Sequence of protein 2:
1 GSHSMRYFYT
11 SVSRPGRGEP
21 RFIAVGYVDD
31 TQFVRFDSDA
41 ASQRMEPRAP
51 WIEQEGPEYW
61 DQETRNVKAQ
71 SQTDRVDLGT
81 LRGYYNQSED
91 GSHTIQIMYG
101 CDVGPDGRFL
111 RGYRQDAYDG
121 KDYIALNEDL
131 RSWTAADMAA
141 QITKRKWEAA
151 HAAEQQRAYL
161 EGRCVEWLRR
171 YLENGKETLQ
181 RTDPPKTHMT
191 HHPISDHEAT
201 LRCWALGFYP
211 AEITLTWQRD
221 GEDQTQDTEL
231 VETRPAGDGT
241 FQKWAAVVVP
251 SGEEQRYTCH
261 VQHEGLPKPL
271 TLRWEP

These two protein chains interact to form a complex.

Sequence of protein 1:
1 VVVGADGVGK

Interface contacts:
Residue R163 in protein 2 is in contact with residue V1 in protein 1 (closest heavy-atom distance 3.4 Å).
Residue Y84 in protein 2 interacts with residue K10 in protein 1 (closest heavy-atom distance 2.8 Å).
Residue T80 in protein 2 is in contact with residue K10 in protein 1 (closest heavy-atom distance 3.5 Å).
Residue Q70 in protein 2 is in contact with residue A5 in protein 1 (closest heavy-atom distance 3.5 Å).
Residue W147 in protein 2 is in contact with residue V8 in protein 1 (closest heavy-atom distance 3.0 Å).
Residue Q155 in protein 2 is in contact with residue D6 in protein 1 (closest heavy-atom distance 3.8 Å).
Residue W167 in protein 2 is in contact with residue V1 in protein 1 (closest heavy-atom distance 3.6 Å).
Residue Y159 in protein 2 is in contact with residue V3 in protein 1 (closest heavy-atom distance 3.2 Å).
Residue Y171 in protein 2 contacts residue V1 in protein 1 (closest heavy-atom distance 2.8 Å).
Residue M5 in protein 2 interacts with residue V1 in protein 1 (closest heavy-atom distance 4.0 Å).
Residue Q156 in protein 2 is in contact with residue V3 in protein 1 (closest heavy-atom distance 4.0 Å).
Residue D116 in protein 2 contacts residue K10 in protein 1 (closest heavy-atom distance 2.8 Å).
Residue N66 in protein 2 contacts residue V2 in protein 1 (closest heavy-atom distance 3.9 Å).
Residue N66 in protein 2 interacts with residue G4 in protein 1 (closest heavy-atom distance 4.3 Å).
Residue N66 in protein 2 interacts with residue A5 in protein 1 (closest heavy-atom distance 4.0 Å).
Residue Y9 in protein 2 interacts with residue V3 in protein 1 (closest heavy-atom distance 4.1 Å).
Residue R114 in protein 2 is in contact with residue K10 in protein 1 (closest heavy-atom distance 4.2 Å).
Residue T73 in protein 2 interacts with residue A5 in protein 1 (closest heavy-atom distance 4.7 Å).
Residue R114 in protein 2 contacts residue D6 in protein 1 (closest heavy-atom distance 3.0 Å).
Residue T73 in protein 2 interacts with residue D6 in protein 1 (closest heavy-atom distance 4.0 Å).
Residue K146 in protein 2 is in contact with residue G9 in protein 1 (closest heavy-atom distance 3.6 Å).
Residue Y7 in protein 2 is in contact with residue V1 in protein 1 (closest heavy-atom distance 3.1 Å).
Residue I97 in protein 2 is in contact with residue D6 in protein 1 (closest heavy-atom distance 4.8 Å).
Residue R163 in protein 2 is in contact with residue V2 in protein 1 (closest heavy-atom distance 4.7 Å).
Residue E63 in protein 2 contacts residue V1 in protein 1 (closest heavy-atom distance 3.2 Å).
Residue Y59 in protein 2 contacts residue V1 in protein 1 (closest heavy-atom distance 3.6 Å).
Residue K146 in protein 2 is in contact with residue K10 in protein 1 (closest heavy-atom distance 2.8 Å).
Residue I95 in protein 2 is in contact with residue K10 in protein 1 (closest heavy-atom distance 4.1 Å).
Residue D77 in protein 2 contacts residue G9 in protein 1 (closest heavy-atom distance 3.4 Å).
Residue D77 in protein 2 is in contact with residue D6 in protein 1 (closest heavy-atom distance 4.8 Å).
Residue W147 in protein 2 interacts with residue K10 in protein 1 (closest heavy-atom distance 3.8 Å).
Residue A69 in protein 2 interacts with residue A5 in protein 1 (closest heavy-atom distance 3.5 Å).
Residue T143 in protein 2 interacts with residue K10 in protein 1 (closest heavy-atom distance 2.8 Å).
Residue Y159 in protein 2 interacts with residue V2 in protein 1 (closest heavy-atom distance 3.6 Å).
Residue Q156 in protein 2 is in contact with residue D6 in protein 1 (closest heavy-atom distance 4.2 Å).
Residue Q155 in protein 2 interacts with residue G4 in protein 1 (closest heavy-atom distance 3.5 Å).
Residue Y99 in protein 2 contacts residue V3 in protein 1 (closest heavy-atom distance 3.4 Å).
Residue Q155 in protein 2 interacts with residue A5 in protein 1 (closest heavy-atom distance 3.2 Å).
Residue L81 in protein 2 interacts with residue K10 in protein 1 (closest heavy-atom distance 3.6 Å).
Residue Y99 in protein 2 interacts with residue V2 in protein 1 (closest heavy-atom distance 3.3 Å).
Residue Y7 in protein 2 is in contact with residue V2 in protein 1 (closest heavy-atom distance 3.3 Å).
Residue Y123 in protein 2 contacts residue K10 in protein 1 (closest heavy-atom distance 4.2 Å).
Residue N66 in protein 2 is in contact with residue V3 in protein 1 (closest heavy-atom distance 4.0 Å).
Residue W147 in protein 2 is in contact with residue G9 in protein 1 (closest heavy-atom distance 2.9 Å).
Residue Y9 in protein 2 is in contact with residue V2 in protein 1 (closest heavy-atom distance 3.1 Å).
Residue D74 in protein 2 interacts with residue K10 in protein 1 (closest heavy-atom distance 4.8 Å).
Residue I97 in protein 2 is in contact with residue K10 in protein 1 (closest heavy-atom distance 4.1 Å).
Residue Q155 in protein 2 contacts residue G7 in protein 1 (closest heavy-atom distance 3.6 Å).
Residue Y159 in protein 2 contacts residue V1 in protein 1 (closest heavy-atom distance 2.7 Å).
Residue D77 in protein 2 contacts residue K10 in protein 1 (closest heavy-atom distance 2.7 Å).
Residue M45 in protein 2 is in contact with residue V2 in protein 1 (closest heavy-atom distance 4.3 Å).
Residue K146 in protein 2 contacts residue V8 in protein 1 (closest heavy-atom distance 3.9 Å).
Residue A150 in protein 2 interacts with residue V8 in protein 1 (closest heavy-atom distance 3.4 Å).
Residue E63 in protein 2 interacts with residue V2 in protein 1 (closest heavy-atom distance 2.9 Å).
Residue Q70 in protein 2 interacts with residue D6 in protein 1 (closest heavy-atom distance 3.0 Å).
Residue W147 in protein 2 is in contact with residue D6 in protein 1 (closest heavy-atom distance 4.4 Å).
Residue F33 in protein 2 interacts with residue V1 in protein 1 (closest heavy-atom distance 4.9 Å).
Residue T73 in protein 2 contacts residue G9 in protein 1 (closest heavy-atom distance 3.8 Å).
Residue V67 in protein 2 is in contact with residue V2 in protein 1 (closest heavy-atom distance 4.3 Å).
Residue Q70 in protein 2 interacts with residue G4 in protein 1 (closest heavy-atom distance 4.6 Å).